Contacts between the two chains:
Residue N158 in protein 2 interacts with residue F145 in protein 1 (closest heavy-atom distance 3.3 Å).
Residue S241 in protein 2 is in contact with residue R250 in protein 1 (closest heavy-atom distance 2.9 Å).
Residue S97 in protein 2 is in contact with residue E93 in protein 1 (closest heavy-atom distance 2.7 Å).
Residue S244 in protein 2 interacts with residue H248 in protein 1 (closest heavy-atom distance 1.9 Å).
Residue D245 in protein 2 is in contact with residue D245 in protein 1 (closest heavy-atom distance 3.2 Å).
Residue D130 in protein 2 is in contact with residue N158 in protein 1 (closest heavy-atom distance 3.3 Å).
Residue L104 in protein 2 is in contact with residue L104 in protein 1 (closest heavy-atom distance 3.4 Å).
Residue D239 in protein 2 interacts with residue R240 in protein 1 (closest heavy-atom distance 3.0 Å).
Residue N54 in protein 2 contacts residue H146 in protein 1 (closest heavy-atom distance 2.9 Å).
Residue H146 in protein 2 interacts with residue N54 in protein 1 (closest heavy-atom distance 2.9 Å).
Residue D88 in protein 2 is in contact with residue Q129 in protein 1 (closest heavy-atom distance 3.3 Å).
Residue H248 in protein 2 is in contact with residue S244 in protein 1 (closest heavy-atom distance 1.9 Å).
Residue R100 in protein 2 interacts with residue E93 in protein 1 (closest heavy-atom distance 3.1 Å).
Residue D101 in protein 2 contacts residue K106 in protein 1 (closest heavy-atom distance 3.3 Å).
Residue V435 in protein 2 contacts residue N580 in protein 1 (closest heavy-atom distance 3.4 Å).
Residue Q154 in protein 2 is in contact with residue I150 in protein 1 (closest heavy-atom distance 2.9 Å).
Residue S97 in protein 2 contacts residue Q154 in protein 1 (closest heavy-atom distance 2.9 Å).
Residue R240 in protein 2 contacts residue D239 in protein 1 (closest heavy-atom distance 3.0 Å).
Residue I150 in protein 2 interacts with residue Q154 in protein 1 (closest heavy-atom distance 2.9 Å).
Residue I237 in protein 2 contacts residue R240 in protein 1 (closest heavy-atom distance 2.9 Å).
Residue R240 in protein 2 is in contact with residue R250 in protein 1 (closest heavy-atom distance 3.1 Å).
Residue L104 in protein 2 is in contact with residue S102 in protein 1 (closest heavy-atom distance 3.2 Å).
Residue Y238 in protein 2 contacts residue R240 in protein 1 (closest heavy-atom distance 3.3 Å).
Residue N54 in protein 2 is in contact with residue F145 in protein 1 (closest heavy-atom distance 3.1 Å).
Residue E93 in protein 2 contacts residue S97 in protein 1 (closest heavy-atom distance 2.8 Å).
Residue Q154 in protein 2 is in contact with residue S97 in protein 1 (closest heavy-atom distance 2.9 Å).
Residue S102 in protein 2 contacts residue K106 in protein 1 (closest heavy-atom distance 3.3 Å).
Residue S236 in protein 2 contacts residue R240 in protein 1 (closest heavy-atom distance 2.4 Å).
Residue R240 in protein 2 interacts with residue S236 in protein 1 (closest heavy-atom distance 2.4 Å).
Residue S102 in protein 2 contacts residue L104 in protein 1 (closest heavy-atom distance 3.2 Å).
Residue K106 in protein 2 contacts residue S102 in protein 1 (closest heavy-atom distance 3.3 Å).
Residue V56 in protein 2 contacts residue N148 in protein 1 (closest heavy-atom distance 3.3 Å).
Residue Q129 in protein 2 interacts with residue D88 in protein 1 (closest heavy-atom distance 3.2 Å).
Residue Q154 in protein 2 contacts residue G99 in protein 1 (closest heavy-atom distance 2.8 Å).
Residue R250 in protein 2 is in contact with residue S241 in protein 1 (closest heavy-atom distance 2.9 Å).
Residue F145 in protein 2 contacts residue N158 in protein 1 (closest heavy-atom distance 3.3 Å).
Residue D101 in protein 2 interacts with residue E93 in protein 1 (closest heavy-atom distance 3.3 Å).
Residue I243 in protein 2 contacts residue R250 in protein 1 (closest heavy-atom distance 3.4 Å).
Residue K106 in protein 2 contacts residue D101 in protein 1 (closest heavy-atom distance 3.3 Å).
Residue E93 in protein 2 interacts with residue D101 in protein 1 (closest heavy-atom distance 3.3 Å).
Residue M443 in protein 2 interacts with residue P440 in protein 1 (closest heavy-atom distance 3.4 Å).
Residue E93 in protein 2 interacts with residue S102 in protein 1 (closest heavy-atom distance 3.3 Å).
Residue V584 in protein 2 interacts with residue V435 in protein 1 (closest heavy-atom distance 3.2 Å).
Residue N158 in protein 2 contacts residue D130 in protein 1 (closest heavy-atom distance 3.3 Å).
Residue E93 in protein 2 is in contact with residue R100 in protein 1 (closest heavy-atom distance 3.1 Å).
Residue G99 in protein 2 contacts residue Q154 in protein 1 (closest heavy-atom distance 2.9 Å).
Residue R250 in protein 2 contacts residue R240 in protein 1 (closest heavy-atom distance 3.2 Å).
Residue R240 in protein 2 contacts residue I237 in protein 1 (closest heavy-atom distance 2.9 Å).
Residue F145 in protein 2 is in contact with residue N54 in protein 1 (closest heavy-atom distance 3.1 Å).
Residue L431 in protein 2 is in contact with residue A577 in protein 1 (closest heavy-atom distance 3.4 Å).
Residue S102 in protein 2 interacts with residue E93 in protein 1 (closest heavy-atom distance 3.3 Å).
Residue R240 in protein 2 is in contact with residue Y238 in protein 1 (closest heavy-atom distance 3.3 Å).
Residue A577 in protein 2 is in contact with residue L431 in protein 1 (closest heavy-atom distance 3.4 Å).
Residue R250 in protein 2 is in contact with residue I243 in protein 1 (closest heavy-atom distance 3.4 Å).
Residue P440 in protein 2 is in contact with residue M443 in protein 1 (closest heavy-atom distance 3.4 Å).
Residue N148 in protein 2 contacts residue V56 in protein 1 (closest heavy-atom distance 3.3 Å).
Residue R156 in protein 2 contacts residue R100 in protein 1 (closest heavy-atom distance 3.3 Å).
Residue N580 in protein 2 contacts residue V435 in protein 1 (closest heavy-atom distance 3.4 Å).
Residue V435 in protein 2 interacts with residue V584 in protein 1 (closest heavy-atom distance 3.2 Å).
Residue R100 in protein 2 contacts residue R156 in protein 1 (closest heavy-atom distance 3.3 Å).

This data describes a binding interaction between two proteins.

Sequence of protein 2:
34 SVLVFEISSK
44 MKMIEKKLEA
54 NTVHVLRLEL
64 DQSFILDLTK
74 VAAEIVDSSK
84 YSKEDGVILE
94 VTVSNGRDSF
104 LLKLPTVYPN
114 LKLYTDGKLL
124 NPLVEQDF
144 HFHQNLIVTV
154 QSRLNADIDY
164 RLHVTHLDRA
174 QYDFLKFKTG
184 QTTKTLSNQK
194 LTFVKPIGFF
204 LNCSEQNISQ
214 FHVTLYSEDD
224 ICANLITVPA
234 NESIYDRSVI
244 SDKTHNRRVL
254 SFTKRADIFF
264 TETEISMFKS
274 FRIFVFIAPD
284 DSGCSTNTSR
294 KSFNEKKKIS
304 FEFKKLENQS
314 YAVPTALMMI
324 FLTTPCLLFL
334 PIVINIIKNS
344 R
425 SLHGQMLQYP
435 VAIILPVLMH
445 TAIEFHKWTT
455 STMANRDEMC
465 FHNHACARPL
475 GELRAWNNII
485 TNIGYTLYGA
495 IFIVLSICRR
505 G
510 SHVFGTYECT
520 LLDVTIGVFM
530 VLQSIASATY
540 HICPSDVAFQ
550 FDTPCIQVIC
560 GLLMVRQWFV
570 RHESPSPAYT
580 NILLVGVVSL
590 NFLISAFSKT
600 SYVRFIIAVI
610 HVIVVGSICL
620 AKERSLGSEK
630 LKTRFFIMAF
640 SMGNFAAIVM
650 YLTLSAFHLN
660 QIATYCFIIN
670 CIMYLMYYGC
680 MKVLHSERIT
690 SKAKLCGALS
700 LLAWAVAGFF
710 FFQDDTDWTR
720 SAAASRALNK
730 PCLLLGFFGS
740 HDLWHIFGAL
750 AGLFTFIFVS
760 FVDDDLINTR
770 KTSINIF

Sequence of protein 1:
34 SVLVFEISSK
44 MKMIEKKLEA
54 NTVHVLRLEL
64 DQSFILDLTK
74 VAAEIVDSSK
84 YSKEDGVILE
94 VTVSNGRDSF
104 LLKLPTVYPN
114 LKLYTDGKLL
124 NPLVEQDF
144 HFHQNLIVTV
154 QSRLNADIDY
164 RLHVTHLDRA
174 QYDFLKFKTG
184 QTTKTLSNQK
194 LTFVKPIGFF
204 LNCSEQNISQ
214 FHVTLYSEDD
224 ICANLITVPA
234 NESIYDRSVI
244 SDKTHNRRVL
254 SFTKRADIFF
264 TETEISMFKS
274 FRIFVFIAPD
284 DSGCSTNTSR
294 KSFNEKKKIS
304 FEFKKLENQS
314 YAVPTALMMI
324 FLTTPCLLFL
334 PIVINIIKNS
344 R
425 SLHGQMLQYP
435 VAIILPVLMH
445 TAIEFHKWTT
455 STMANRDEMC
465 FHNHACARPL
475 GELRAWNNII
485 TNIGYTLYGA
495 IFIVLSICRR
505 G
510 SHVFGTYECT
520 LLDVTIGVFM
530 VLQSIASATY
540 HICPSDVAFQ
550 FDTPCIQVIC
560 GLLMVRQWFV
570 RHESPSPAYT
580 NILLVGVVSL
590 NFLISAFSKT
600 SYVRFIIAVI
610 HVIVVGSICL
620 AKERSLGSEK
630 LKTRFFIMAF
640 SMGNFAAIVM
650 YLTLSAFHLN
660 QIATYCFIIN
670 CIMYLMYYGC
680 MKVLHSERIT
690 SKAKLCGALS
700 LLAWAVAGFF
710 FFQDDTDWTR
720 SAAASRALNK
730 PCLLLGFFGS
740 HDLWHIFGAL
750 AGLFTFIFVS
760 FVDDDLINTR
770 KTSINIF